Sequence of chain A:
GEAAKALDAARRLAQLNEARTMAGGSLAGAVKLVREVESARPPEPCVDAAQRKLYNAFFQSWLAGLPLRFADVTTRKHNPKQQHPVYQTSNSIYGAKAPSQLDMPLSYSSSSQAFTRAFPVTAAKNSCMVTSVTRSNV

Residue-level contacts at the interface:
Residue D245 in chain B contacts residue S435 in chain A (closest heavy-atom distance 2.7 Å).
Residue R229 in chain B contacts residue Y420 in chain A (closest heavy-atom distance 3.9 Å).
Residue G29 in chain B contacts residue R402 in chain A (closest heavy-atom distance 3.6 Å).
Residue R84 in chain B contacts residue K407 in chain A (closest heavy-atom distance 3.8 Å).
Residue Q31 in chain B is in contact with residue R402 in chain A (closest heavy-atom distance 4.0 Å).
Residue N18 in chain B contacts residue Y420 in chain A (closest heavy-atom distance 3.5 Å).
Residue V362 in chain B is in contact with residue D429 in chain A (closest heavy-atom distance 3.5 Å).
Residue Y83 in chain B contacts residue G421 in chain A (closest heavy-atom distance 3.6 Å).
Residue G29 in chain B is in contact with residue R395 in chain A (closest heavy-atom distance 3.5 Å).
Residue R229 in chain B contacts residue I419 in chain A (closest heavy-atom distance 4.0 Å).
Residue D47 in chain B contacts residue Q439 in chain A (closest heavy-atom distance 2.8 Å).
Residue F244 in chain B contacts residue S435 in chain A (closest heavy-atom distance 3.7 Å).
Residue P37 in chain B contacts residue T401 in chain A (closest heavy-atom distance 2.5 Å).
Residue P364 in chain B is in contact with residue K423 in chain A (closest heavy-atom distance 3.3 Å).
Residue P37 in chain B contacts residue R402 in chain A (closest heavy-atom distance 4.1 Å).
Residue N50 in chain B contacts residue R443 in chain A (closest heavy-atom distance 3.1 Å).
Residue T225 in chain B is in contact with residue Y420 in chain A (closest heavy-atom distance 3.9 Å).
Residue M36 in chain B interacts with residue R395 in chain A (closest heavy-atom distance 3.9 Å).
Residue H28 in chain B contacts residue R395 in chain A (closest heavy-atom distance 2.8 Å).
Residue E77 in chain B is in contact with residue S418 in chain A (closest heavy-atom distance 4.0 Å).
Residue P364 in chain B is in contact with residue A424 in chain A (closest heavy-atom distance 3.6 Å).
Residue R2 in chain B is in contact with residue Q439 in chain A (closest heavy-atom distance 4.0 Å).
Residue E77 in chain B interacts with residue T415 in chain A (closest heavy-atom distance 4.0 Å).
Residue E27 in chain B is in contact with residue F396 in chain A (closest heavy-atom distance 3.2 Å).
Residue E22 in chain B contacts residue Y420 in chain A (closest heavy-atom distance 3.1 Å).
Residue E27 in chain B interacts with residue Y434 in chain A (closest heavy-atom distance 4.1 Å).
Residue D47 in chain B is in contact with residue S438 in chain A (closest heavy-atom distance 3.7 Å).
Residue D47 in chain B interacts with residue R443 in chain A (closest heavy-atom distance 2.3 Å).
Residue D245 in chain B interacts with residue S436 in chain A (closest heavy-atom distance 3.8 Å).
Residue N228 in chain B contacts residue Y420 in chain A (closest heavy-atom distance 3.0 Å).
Residue N18 in chain B is in contact with residue N417 in chain A (closest heavy-atom distance 3.6 Å).
Residue D47 in chain B contacts residue S437 in chain A (closest heavy-atom distance 2.8 Å).
Residue H28 in chain B contacts residue Y434 in chain A (closest heavy-atom distance 3.8 Å).
Residue Q358 in chain B interacts with residue Y434 in chain A (closest heavy-atom distance 3.3 Å).
Residue Q358 in chain B interacts with residue S433 in chain A (closest heavy-atom distance 4.1 Å).
Residue G365 in chain B interacts with residue K423 in chain A (closest heavy-atom distance 3.6 Å).
Residue P37 in chain B is in contact with residue R395 in chain A (closest heavy-atom distance 3.5 Å).
Residue P32 in chain B is in contact with residue K403 in chain A (closest heavy-atom distance 4.1 Å).
Residue K370 in chain B is in contact with residue D429 in chain A (closest heavy-atom distance 3.7 Å).
Residue T82 in chain B is in contact with residue G421 in chain A (closest heavy-atom distance 3.6 Å).
Residue A48 in chain B contacts residue Y434 in chain A (closest heavy-atom distance 3.7 Å).
Residue T361 in chain B contacts residue D429 in chain A (closest heavy-atom distance 4.1 Å).
Residue G29 in chain B interacts with residue F396 in chain A (closest heavy-atom distance 3.5 Å).
Residue Q358 in chain B interacts with residue S435 in chain A (closest heavy-atom distance 3.2 Å).
Residue S38 in chain B contacts residue T401 in chain A (closest heavy-atom distance 4.0 Å).
Residue R2 in chain B is in contact with residue S437 in chain A (closest heavy-atom distance 3.9 Å).
Residue H28 in chain B is in contact with residue F396 in chain A (closest heavy-atom distance 3.2 Å).
Residue Q15 in chain B contacts residue N417 in chain A (closest heavy-atom distance 3.5 Å).
Residue P364 in chain B contacts residue D429 in chain A (closest heavy-atom distance 3.4 Å).
Residue K370 in chain B is in contact with residue L428 in chain A (closest heavy-atom distance 2.5 Å).
Residue N50 in chain B contacts residue Q439 in chain A (closest heavy-atom distance 3.7 Å).
Residue F244 in chain B interacts with residue Y434 in chain A (closest heavy-atom distance 3.6 Å).
Residue P364 in chain B contacts residue P425 in chain A (closest heavy-atom distance 4.1 Å).
Residue T82 in chain B is in contact with residue K407 in chain A (closest heavy-atom distance 3.9 Å).
Residue Y357 in chain B interacts with residue S435 in chain A (closest heavy-atom distance 4.1 Å).
Residue A19 in chain B contacts residue Y420 in chain A (closest heavy-atom distance 3.5 Å).
Residue E77 in chain B interacts with residue N417 in chain A (closest heavy-atom distance 3.2 Å).
Residue P32 in chain B contacts residue H404 in chain A (closest heavy-atom distance 3.8 Å).
Residue Q31 in chain B contacts residue K403 in chain A (closest heavy-atom distance 3.3 Å).
Residue Q15 in chain B interacts with residue Y420 in chain A (closest heavy-atom distance 3.7 Å).

Sequence of chain B:
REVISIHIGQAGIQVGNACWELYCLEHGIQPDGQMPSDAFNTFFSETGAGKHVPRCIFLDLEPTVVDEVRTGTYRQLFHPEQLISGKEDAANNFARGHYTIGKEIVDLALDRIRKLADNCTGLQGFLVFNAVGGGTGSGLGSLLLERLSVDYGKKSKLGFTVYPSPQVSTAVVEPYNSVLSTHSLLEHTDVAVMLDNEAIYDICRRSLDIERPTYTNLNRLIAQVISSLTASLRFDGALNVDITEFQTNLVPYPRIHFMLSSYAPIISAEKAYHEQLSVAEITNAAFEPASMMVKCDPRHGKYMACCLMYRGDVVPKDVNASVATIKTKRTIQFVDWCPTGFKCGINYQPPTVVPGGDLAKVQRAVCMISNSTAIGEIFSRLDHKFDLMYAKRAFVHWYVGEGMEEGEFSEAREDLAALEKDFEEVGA

The following describes two proteins that form a bound complex.